This data describes a binding interaction between two proteins.

Sequence of the first protein:
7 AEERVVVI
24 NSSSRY

Interface contacts:
Residue Y7 in the second protein is in contact with residue V13 in the first protein (closest heavy-atom distance 3.8 Å).
Residue H21 in the second protein is in contact with residue R10 in the first protein (closest heavy-atom distance 2.8 Å).
Residue I20 in the second protein is in contact with residue V12 in the first protein (closest heavy-atom distance 4.0 Å).
Residue F22 in the second protein interacts with residue V11 in the first protein (closest heavy-atom distance 5.0 Å).
Residue Y7 in the second protein is in contact with residue I14 in the first protein (closest heavy-atom distance 4.1 Å).
Residue K9 in the second protein contacts residue E9 in the first protein (closest heavy-atom distance 3.3 Å).
Residue K9 in the second protein contacts residue V11 in the first protein (closest heavy-atom distance 3.9 Å).
Residue F22 in the second protein is in contact with residue I14 in the first protein (closest heavy-atom distance 3.7 Å).
Residue K23 in the second protein is in contact with residue I14 in the first protein (closest heavy-atom distance 2.9 Å).
Residue F22 in the second protein contacts residue V12 in the first protein (closest heavy-atom distance 3.2 Å).
Residue Q41 in the second protein is in contact with residue R10 in the first protein (closest heavy-atom distance 4.8 Å).
Residue V24 in the second protein is in contact with residue I14 in the first protein (closest heavy-atom distance 3.9 Å).
Residue S36 in the second protein interacts with residue I14 in the first protein (closest heavy-atom distance 3.8 Å).
Residue K23 in the second protein interacts with residue V11 in the first protein (closest heavy-atom distance 4.0 Å).
Residue K23 in the second protein interacts with residue V13 in the first protein (closest heavy-atom distance 3.9 Å).
Residue H21 in the second protein interacts with residue V11 in the first protein (closest heavy-atom distance 3.4 Å).
Residue L33 in the second protein is in contact with residue I14 in the first protein (closest heavy-atom distance 4.1 Å).
Residue S18 in the second protein interacts with residue R10 in the first protein (closest heavy-atom distance 4.0 Å).
Residue H21 in the second protein interacts with residue E9 in the first protein (closest heavy-atom distance 4.5 Å).
Residue K32 in the second protein interacts with residue I14 in the first protein (closest heavy-atom distance 3.7 Å).
Residue K23 in the second protein contacts residue V12 in the first protein (closest heavy-atom distance 2.8 Å).
Residue S36 in the second protein contacts residue V12 in the first protein (closest heavy-atom distance 3.8 Å).
Residue I20 in the second protein interacts with residue R10 in the first protein (closest heavy-atom distance 3.5 Å).
Residue E19 in the second protein is in contact with residue R10 in the first protein (closest heavy-atom distance 3.1 Å).
Residue H21 in the second protein contacts residue V12 in the first protein (closest heavy-atom distance 2.9 Å).
Residue R40 in the second protein contacts residue V12 in the first protein (closest heavy-atom distance 3.6 Å).
Residue T28 in the second protein contacts residue I14 in the first protein (closest heavy-atom distance 3.9 Å).

Sequence of the second protein:
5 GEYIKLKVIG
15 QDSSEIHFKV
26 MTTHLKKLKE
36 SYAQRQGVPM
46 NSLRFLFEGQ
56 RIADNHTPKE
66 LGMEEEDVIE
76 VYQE